Interface contacts:
Residue Y10 in chain A interacts with residue I47 in chain B (closest heavy-atom distance 3.6 Å).
Residue K49 in chain A contacts residue R51 in chain B (closest heavy-atom distance 3.9 Å).
Residue K49 in chain A contacts residue K54 in chain B (closest heavy-atom distance 4.9 Å).
Residue I48 in chain A interacts with residue L52 in chain B (closest heavy-atom distance 4.2 Å).
Residue I47 in chain A is in contact with residue Y10 in chain B (closest heavy-atom distance 4.2 Å).
Residue I47 in chain A interacts with residue L33 in chain B (closest heavy-atom distance 3.9 Å).
Residue K49 in chain A is in contact with residue L52 in chain B (closest heavy-atom distance 3.2 Å).
Residue I48 in chain A contacts residue K54 in chain B (closest heavy-atom distance 2.7 Å).
Residue L52 in chain A contacts residue K49 in chain B (closest heavy-atom distance 3.4 Å).
Residue L50 in chain A contacts residue R51 in chain B (closest heavy-atom distance 3.2 Å).
Residue D53 in chain A interacts with residue I48 in chain B (closest heavy-atom distance 3.5 Å).
Residue F36 in chain A is in contact with residue F36 in chain B (closest heavy-atom distance 4.0 Å).
Residue L33 in chain A is in contact with residue Y40 in chain B (closest heavy-atom distance 3.1 Å).
Residue S34 in chain A interacts with residue Y40 in chain B (closest heavy-atom distance 4.8 Å).
Residue D53 in chain A interacts with residue K49 in chain B (closest heavy-atom distance 2.6 Å).
Residue L50 in chain A is in contact with residue L50 in chain B (closest heavy-atom distance 3.4 Å).
Residue L52 in chain A interacts with residue L50 in chain B (closest heavy-atom distance 2.8 Å).
Residue K54 in chain A contacts residue I48 in chain B (closest heavy-atom distance 2.9 Å).
Residue I47 in chain A is in contact with residue L52 in chain B (closest heavy-atom distance 3.5 Å).
Residue R51 in chain A interacts with residue R51 in chain B (closest heavy-atom distance 4.0 Å).
Residue I47 in chain A is in contact with residue K54 in chain B (closest heavy-atom distance 3.8 Å).
Residue L50 in chain A interacts with residue D53 in chain B (closest heavy-atom distance 4.9 Å).
Residue F36 in chain A is in contact with residue Y40 in chain B (closest heavy-atom distance 3.9 Å).
Residue Y40 in chain A is in contact with residue F36 in chain B (closest heavy-atom distance 4.0 Å).
Residue R51 in chain A is in contact with residue L50 in chain B (closest heavy-atom distance 3.2 Å).
Residue Y40 in chain A contacts residue L33 in chain B (closest heavy-atom distance 3.7 Å).
Residue I48 in chain A contacts residue D53 in chain B (closest heavy-atom distance 3.3 Å).
Residue L50 in chain A is in contact with residue F36 in chain B (closest heavy-atom distance 4.2 Å).
Residue F36 in chain A interacts with residue L50 in chain B (closest heavy-atom distance 4.5 Å).
Residue E37 in chain A contacts residue Y40 in chain B (closest heavy-atom distance 3.4 Å).
Residue L52 in chain A interacts with residue I48 in chain B (closest heavy-atom distance 4.2 Å).
Residue Y40 in chain A is in contact with residue E37 in chain B (closest heavy-atom distance 2.6 Å).
Residue R51 in chain A interacts with residue L52 in chain B (closest heavy-atom distance 5.0 Å).
Residue L50 in chain A contacts residue L52 in chain B (closest heavy-atom distance 2.9 Å).
Residue L52 in chain A interacts with residue I47 in chain B (closest heavy-atom distance 3.8 Å).
Residue K49 in chain A interacts with residue D53 in chain B (closest heavy-atom distance 2.4 Å).
Residue L52 in chain A is in contact with residue R51 in chain B (closest heavy-atom distance 4.9 Å).
Residue E46 in chain A is in contact with residue Y10 in chain B (closest heavy-atom distance 4.5 Å).
Residue K54 in chain A interacts with residue I47 in chain B (closest heavy-atom distance 3.8 Å).
Residue E46 in chain A interacts with residue K54 in chain B (closest heavy-atom distance 2.6 Å).
Residue L33 in chain A is in contact with residue I47 in chain B (closest heavy-atom distance 3.6 Å).

Sequence of chain A:
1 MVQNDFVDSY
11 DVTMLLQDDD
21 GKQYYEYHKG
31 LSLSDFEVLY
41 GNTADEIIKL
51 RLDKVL

Sequence of chain B:
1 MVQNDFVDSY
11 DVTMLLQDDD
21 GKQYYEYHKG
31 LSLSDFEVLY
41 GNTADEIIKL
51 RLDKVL

This data describes a binding interaction between two proteins.